Contacts between the two chains:
Residue Y130 in chain A contacts residue G44 in chain B (closest heavy-atom distance 3.2 Å).
Residue Y77 in chain A is in contact with residue E26 in chain B (closest heavy-atom distance 3.3 Å).
Residue A126 in chain A contacts residue A43 in chain B (closest heavy-atom distance 3.8 Å).
Residue F70 in chain A is in contact with residue M61 in chain B (closest heavy-atom distance 3.6 Å).
Residue K132 in chain A contacts residue K41 in chain B (closest heavy-atom distance 3.5 Å).
Residue D141 in chain A contacts residue D95 in chain B (closest heavy-atom distance 3.8 Å).
Residue G136 in chain A interacts with residue D60 in chain B (closest heavy-atom distance 3.6 Å).
Residue A133 in chain A interacts with residue F32 in chain B (closest heavy-atom distance 3.5 Å).
Residue K132 in chain A is in contact with residue G39 in chain B (closest heavy-atom distance 3.2 Å).
Residue T134 in chain A contacts residue D60 in chain B (closest heavy-atom distance 3.2 Å).
Residue M129 in chain A contacts residue A43 in chain B (closest heavy-atom distance 3.3 Å).
Residue T142 in chain A interacts with residue S85 in chain B (closest heavy-atom distance 3.1 Å).
Residue F70 in chain A contacts residue L58 in chain B (closest heavy-atom distance 3.5 Å).
Residue P1 in chain A is in contact with residue V40 in chain B (closest heavy-atom distance 3.7 Å).
Residue D141 in chain A interacts with residue N46 in chain B (closest heavy-atom distance 3.3 Å).
Residue K132 in chain A interacts with residue A43 in chain B (closest heavy-atom distance 3.2 Å).
Residue Y71 in chain A contacts residue D60 in chain B (closest heavy-atom distance 3.5 Å).
Residue R73 in chain A is in contact with residue D60 in chain B (closest heavy-atom distance 3.4 Å).
Residue Y130 in chain A contacts residue D45 in chain B (closest heavy-atom distance 3.5 Å).
Residue D139 in chain A contacts residue L28 in chain B (closest heavy-atom distance 3.8 Å).
Residue K132 in chain A contacts residue F32 in chain B (closest heavy-atom distance 3.8 Å).
Residue E131 in chain A contacts residue I35 in chain B (closest heavy-atom distance 3.6 Å).
Residue R73 in chain A interacts with residue G59 in chain B (closest heavy-atom distance 3.4 Å).
Residue R73 in chain A contacts residue E56 in chain B (closest heavy-atom distance 3.3 Å).
Residue G116 in chain A contacts residue L42 in chain B (closest heavy-atom distance 3.4 Å).
Residue S69 in chain A contacts residue A37 in chain B (closest heavy-atom distance 3.7 Å).
Residue E131 in chain A contacts residue D45 in chain B (closest heavy-atom distance 3.3 Å).
Residue Y130 in chain A interacts with residue K41 in chain B (closest heavy-atom distance 3.8 Å).
Residue R73 in chain A interacts with residue L58 in chain B (closest heavy-atom distance 3.5 Å).
Residue T134 in chain A contacts residue E96 in chain B (closest heavy-atom distance 3.6 Å).
Residue A114 in chain A is in contact with residue E96 in chain B (closest heavy-atom distance 3.5 Å).
Residue L115 in chain A is in contact with residue D45 in chain B (closest heavy-atom distance 3.3 Å).
Residue T142 in chain A is in contact with residue L86 in chain B (closest heavy-atom distance 3.7 Å).
Residue M129 in chain A contacts residue G44 in chain B (closest heavy-atom distance 3.2 Å).
Residue D141 in chain A is in contact with residue E96 in chain B (closest heavy-atom distance 3.6 Å).
Residue N128 in chain A interacts with residue G44 in chain B (closest heavy-atom distance 3.3 Å).
Residue A133 in chain A contacts residue A37 in chain B (closest heavy-atom distance 3.6 Å).
Residue R125 in chain A is in contact with residue L42 in chain B (closest heavy-atom distance 3.5 Å).
Residue Y77 in chain A interacts with residue Q27 in chain B (closest heavy-atom distance 3.7 Å).
Residue K132 in chain A is in contact with residue N38 in chain B (closest heavy-atom distance 3.5 Å).
Residue D141 in chain A interacts with residue S85 in chain B (closest heavy-atom distance 3.4 Å).
Residue F70 in chain A contacts residue D60 in chain B (closest heavy-atom distance 3.5 Å).
Residue R73 in chain A interacts with residue R73 in chain B (closest heavy-atom distance 3.9 Å).
Residue D141 in chain A contacts residue L86 in chain B (closest heavy-atom distance 3.4 Å).
Residue M129 in chain A is in contact with residue D45 in chain B (closest heavy-atom distance 3.8 Å).
Residue T134 in chain A interacts with residue F32 in chain B (closest heavy-atom distance 3.6 Å).
Residue Y130 in chain A is in contact with residue A43 in chain B (closest heavy-atom distance 2.8 Å).
Residue T140 in chain A interacts with residue S85 in chain B (closest heavy-atom distance 3.6 Å).
Residue L115 in chain A contacts residue N46 in chain B (closest heavy-atom distance 3.8 Å).
Residue Q135 in chain A contacts residue D60 in chain B (closest heavy-atom distance 3.7 Å).
Residue T138 in chain A is in contact with residue E96 in chain B (closest heavy-atom distance 3.0 Å).
Residue P1 in chain A is in contact with residue L42 in chain B (closest heavy-atom distance 3.9 Å).
Residue G136 in chain A interacts with residue E96 in chain B (closest heavy-atom distance 3.4 Å).
Residue G127 in chain A is in contact with residue A43 in chain B (closest heavy-atom distance 3.4 Å).
Residue F72 in chain A is in contact with residue D60 in chain B (closest heavy-atom distance 3.5 Å).
Residue V137 in chain A contacts residue L28 in chain B (closest heavy-atom distance 3.4 Å).
Residue E131 in chain A interacts with residue A93 in chain B (closest heavy-atom distance 3.3 Å).
Residue G116 in chain A is in contact with residue G44 in chain B (closest heavy-atom distance 3.5 Å).
Residue E131 in chain A contacts residue T34 in chain B (closest heavy-atom distance 3.6 Å).
Residue V117 in chain A contacts residue L42 in chain B (closest heavy-atom distance 3.4 Å).

Sequence of chain A:
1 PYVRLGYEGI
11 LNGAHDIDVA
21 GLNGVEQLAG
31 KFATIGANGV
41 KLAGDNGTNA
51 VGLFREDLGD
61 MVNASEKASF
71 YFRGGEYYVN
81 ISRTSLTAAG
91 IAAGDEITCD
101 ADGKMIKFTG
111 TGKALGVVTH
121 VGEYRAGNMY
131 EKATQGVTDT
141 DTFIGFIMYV

This data describes a binding interaction between two proteins.

Sequence of chain B:
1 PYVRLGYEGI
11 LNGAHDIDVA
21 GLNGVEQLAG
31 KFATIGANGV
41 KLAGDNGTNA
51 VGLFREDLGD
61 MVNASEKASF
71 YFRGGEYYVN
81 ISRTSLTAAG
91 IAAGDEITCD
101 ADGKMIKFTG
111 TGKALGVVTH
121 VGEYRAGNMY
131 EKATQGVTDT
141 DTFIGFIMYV